This data describes a binding interaction between two proteins.

Sequence of chain B:
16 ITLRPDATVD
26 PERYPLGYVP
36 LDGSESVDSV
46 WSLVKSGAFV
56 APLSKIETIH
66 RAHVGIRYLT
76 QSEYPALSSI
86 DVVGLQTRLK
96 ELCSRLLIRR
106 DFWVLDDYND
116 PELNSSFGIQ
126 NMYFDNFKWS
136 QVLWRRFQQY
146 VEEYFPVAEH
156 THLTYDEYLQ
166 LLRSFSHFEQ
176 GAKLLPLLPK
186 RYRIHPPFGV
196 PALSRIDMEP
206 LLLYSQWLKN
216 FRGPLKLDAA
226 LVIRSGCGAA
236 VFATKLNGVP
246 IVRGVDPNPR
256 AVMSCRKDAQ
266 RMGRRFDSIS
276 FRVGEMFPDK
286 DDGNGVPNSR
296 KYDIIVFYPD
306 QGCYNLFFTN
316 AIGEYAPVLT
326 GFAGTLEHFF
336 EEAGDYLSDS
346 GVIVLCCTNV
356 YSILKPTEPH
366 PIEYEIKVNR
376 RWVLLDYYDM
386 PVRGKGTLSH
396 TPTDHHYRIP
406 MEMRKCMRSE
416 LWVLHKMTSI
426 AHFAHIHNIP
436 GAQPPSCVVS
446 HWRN

Sequence of chain A:
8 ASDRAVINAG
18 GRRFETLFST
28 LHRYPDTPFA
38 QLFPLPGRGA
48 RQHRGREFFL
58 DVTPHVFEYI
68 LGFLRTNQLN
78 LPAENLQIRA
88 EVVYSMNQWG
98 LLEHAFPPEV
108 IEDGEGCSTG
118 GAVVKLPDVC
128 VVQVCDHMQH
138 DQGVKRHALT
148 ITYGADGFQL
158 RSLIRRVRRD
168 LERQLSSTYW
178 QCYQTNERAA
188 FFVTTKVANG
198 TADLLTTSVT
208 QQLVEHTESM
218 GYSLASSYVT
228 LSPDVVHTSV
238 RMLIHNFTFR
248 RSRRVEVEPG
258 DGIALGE

Contacts between the two chains:
Residue S135 in chain B contacts residue Q139 in chain A (closest heavy-atom distance 4.4 Å).
Residue D106 in chain B contacts residue N196 in chain A (closest heavy-atom distance 4.7 Å).
Residue W108 in chain B interacts with residue G140 in chain A (closest heavy-atom distance 3.2 Å).
Residue W108 in chain B contacts residue V141 in chain A (closest heavy-atom distance 3.5 Å).
Residue V109 in chain B is in contact with residue V141 in chain A (closest heavy-atom distance 3.8 Å).
Residue W108 in chain B contacts residue Q139 in chain A (closest heavy-atom distance 4.0 Å).
Residue Q143 in chain B interacts with residue G140 in chain A (closest heavy-atom distance 4.9 Å).
Residue W139 in chain B interacts with residue Q139 in chain A (closest heavy-atom distance 3.5 Å).
Residue N114 in chain B contacts residue Q139 in chain A (closest heavy-atom distance 3.1 Å).
Residue W139 in chain B is in contact with residue G140 in chain A (closest heavy-atom distance 3.8 Å).
Residue P116 in chain B is in contact with residue Q139 in chain A (closest heavy-atom distance 3.6 Å).